This data describes a binding interaction between two proteins.

Sequence of the second protein:
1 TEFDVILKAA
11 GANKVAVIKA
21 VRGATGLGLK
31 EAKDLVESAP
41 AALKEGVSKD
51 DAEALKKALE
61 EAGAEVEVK

Sequence of the first protein:
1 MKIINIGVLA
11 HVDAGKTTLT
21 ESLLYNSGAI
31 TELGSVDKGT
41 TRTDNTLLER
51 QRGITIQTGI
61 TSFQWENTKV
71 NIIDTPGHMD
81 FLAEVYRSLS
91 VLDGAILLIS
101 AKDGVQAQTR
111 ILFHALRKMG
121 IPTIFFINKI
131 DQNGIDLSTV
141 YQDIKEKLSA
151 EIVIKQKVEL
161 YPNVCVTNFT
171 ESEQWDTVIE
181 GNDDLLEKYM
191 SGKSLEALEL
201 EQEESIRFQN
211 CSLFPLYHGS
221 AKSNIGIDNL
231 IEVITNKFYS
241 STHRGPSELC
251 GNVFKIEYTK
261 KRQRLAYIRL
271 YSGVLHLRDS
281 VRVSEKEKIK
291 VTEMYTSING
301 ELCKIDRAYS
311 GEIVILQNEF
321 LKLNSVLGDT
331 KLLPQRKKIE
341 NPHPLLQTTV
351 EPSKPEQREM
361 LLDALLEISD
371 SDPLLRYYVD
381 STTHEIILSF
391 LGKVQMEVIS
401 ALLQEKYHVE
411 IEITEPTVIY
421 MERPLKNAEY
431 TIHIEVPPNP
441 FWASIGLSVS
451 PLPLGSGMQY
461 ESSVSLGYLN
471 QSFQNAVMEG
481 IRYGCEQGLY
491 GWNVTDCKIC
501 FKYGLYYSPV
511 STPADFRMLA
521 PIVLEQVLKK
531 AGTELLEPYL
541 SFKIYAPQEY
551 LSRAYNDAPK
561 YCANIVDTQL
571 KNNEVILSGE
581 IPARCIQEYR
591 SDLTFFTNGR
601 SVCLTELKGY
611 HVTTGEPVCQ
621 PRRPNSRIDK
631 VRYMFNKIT

Interface contacts:
Residue Q174 in the first protein is in contact with residue L29 in the second protein (closest heavy-atom distance 4.2 Å).
Residue Q174 in the first protein is in contact with residue K30 in the second protein (closest heavy-atom distance 3.7 Å).
Residue Q174 in the first protein is in contact with residue G28 in the second protein (closest heavy-atom distance 4.6 Å).
Residue Q174 in the first protein interacts with residue E31 in the second protein (closest heavy-atom distance 4.6 Å).
Residue E173 in the first protein interacts with residue K30 in the second protein (closest heavy-atom distance 3.3 Å).